Residue-level contacts at the interface:
Residue H55 in the second protein contacts residue H55 in the first protein (closest heavy-atom distance 3.5 Å).
Residue T58 in the second protein contacts residue H55 in the first protein (closest heavy-atom distance 2.7 Å).
Residue I19 in the second protein contacts residue I20 in the first protein (closest heavy-atom distance 3.7 Å).
Residue V44 in the second protein interacts with residue Q45 in the first protein (closest heavy-atom distance 3.7 Å).
Residue K68 in the second protein contacts residue L66 in the first protein (closest heavy-atom distance 3.9 Å).
Residue V90 in the second protein interacts with residue V90 in the first protein (closest heavy-atom distance 3.8 Å).
Residue Q86 in the second protein contacts residue Q86 in the first protein (closest heavy-atom distance 3.8 Å).
Residue M30 in the second protein contacts residue E31 in the first protein (closest heavy-atom distance 3.3 Å).
Residue I19 in the second protein is in contact with residue Q24 in the first protein (closest heavy-atom distance 3.7 Å).
Residue V44 in the second protein is in contact with residue V44 in the first protein (closest heavy-atom distance 3.6 Å).
Residue L51 in the second protein is in contact with residue L51 in the first protein (closest heavy-atom distance 3.9 Å).
Residue S40 in the second protein contacts residue V41 in the first protein (closest heavy-atom distance 4.0 Å).
Residue R89 in the second protein is in contact with residue K91 in the first protein (closest heavy-atom distance 3.6 Å).
Residue R33 in the second protein is in contact with residue Q35 in the first protein (closest heavy-atom distance 3.6 Å).
Residue M30 in the second protein contacts residue Q27 in the first protein (closest heavy-atom distance 3.4 Å).
Residue L37 in the second protein is in contact with residue Q34 in the first protein (closest heavy-atom distance 3.7 Å).
Residue M30 in the second protein is in contact with residue M30 in the first protein (closest heavy-atom distance 3.5 Å).
Residue L13 in the second protein interacts with residue L13 in the first protein (closest heavy-atom distance 4.0 Å).
Residue V79 in the second protein contacts residue V79 in the first protein (closest heavy-atom distance 3.9 Å).
Residue V41 in the second protein interacts with residue V41 in the first protein (closest heavy-atom distance 3.6 Å).
Residue Q86 in the second protein is in contact with residue N87 in the first protein (closest heavy-atom distance 3.3 Å).
Residue S40 in the second protein interacts with residue Q45 in the first protein (closest heavy-atom distance 3.7 Å).
Residue R33 in the second protein is in contact with residue Q34 in the first protein (closest heavy-atom distance 2.3 Å).
Residue Q27 in the second protein interacts with residue Q27 in the first protein (closest heavy-atom distance 3.7 Å).
Residue E47 in the second protein contacts residue L48 in the first protein (closest heavy-atom distance 3.8 Å).
Residue L65 in the second protein interacts with residue V62 in the first protein (closest heavy-atom distance 4.0 Å).
Residue I20 in the second protein contacts residue I20 in the first protein (closest heavy-atom distance 3.8 Å).
Residue S26 in the second protein contacts residue Q27 in the first protein (closest heavy-atom distance 2.8 Å).
Residue R82 in the second protein is in contact with residue R80 in the first protein (closest heavy-atom distance 3.2 Å).
Residue V93 in the second protein contacts residue V93 in the first protein (closest heavy-atom distance 3.4 Å).
Residue L51 in the second protein contacts residue L48 in the first protein (closest heavy-atom distance 3.8 Å).
Residue V72 in the second protein is in contact with residue V72 in the first protein (closest heavy-atom distance 3.9 Å).
Residue R89 in the second protein contacts residue N87 in the first protein (closest heavy-atom distance 2.8 Å).
Residue M30 in the second protein contacts residue Q34 in the first protein (closest heavy-atom distance 3.0 Å).
Residue S26 in the second protein contacts residue E31 in the first protein (closest heavy-atom distance 2.5 Å).
Residue L48 in the second protein interacts with residue L48 in the first protein (closest heavy-atom distance 3.8 Å).
Residue Q86 in the second protein interacts with residue V83 in the first protein (closest heavy-atom distance 3.0 Å).
Residue V62 in the second protein interacts with residue V62 in the first protein (closest heavy-atom distance 3.7 Å).
Residue L65 in the second protein contacts residue L66 in the first protein (closest heavy-atom distance 3.9 Å).
Residue T96 in the second protein contacts residue Q97 in the first protein (closest heavy-atom distance 3.5 Å).
Residue L65 in the second protein interacts with residue L65 in the first protein (closest heavy-atom distance 3.8 Å).
Residue T61 in the second protein interacts with residue L66 in the first protein (closest heavy-atom distance 4.0 Å).
Residue V79 in the second protein contacts residue R80 in the first protein (closest heavy-atom distance 3.2 Å).
Residue V83 in the second protein is in contact with residue V83 in the first protein (closest heavy-atom distance 3.8 Å).
Residue V79 in the second protein contacts residue V83 in the first protein (closest heavy-atom distance 4.0 Å).
Residue I9 in the second protein contacts residue L13 in the first protein (closest heavy-atom distance 3.5 Å).
Residue Q34 in the second protein contacts residue Q34 in the first protein (closest heavy-atom distance 2.9 Å).
Residue R89 in the second protein contacts residue V90 in the first protein (closest heavy-atom distance 3.5 Å).
Residue L100 in the second protein contacts residue L101 in the first protein (closest heavy-atom distance 4.0 Å).
Residue V44 in the second protein contacts residue L48 in the first protein (closest heavy-atom distance 3.7 Å).
Residue R89 in the second protein interacts with residue E94 in the first protein (closest heavy-atom distance 3.0 Å).
Residue L51 in the second protein is in contact with residue A52 in the first protein (closest heavy-atom distance 3.7 Å).
Residue Q97 in the second protein is in contact with residue Q97 in the first protein (closest heavy-atom distance 3.6 Å).
Residue V93 in the second protein is in contact with residue E94 in the first protein (closest heavy-atom distance 3.8 Å).
Residue T61 in the second protein interacts with residue V62 in the first protein (closest heavy-atom distance 3.6 Å).
Residue V93 in the second protein interacts with residue Q97 in the first protein (closest heavy-atom distance 3.0 Å).
Residue V72 in the second protein is in contact with residue S73 in the first protein (closest heavy-atom distance 3.9 Å).
Residue D54 in the second protein contacts residue H55 in the first protein (closest heavy-atom distance 3.6 Å).
Residue L37 in the second protein interacts with residue E38 in the first protein (closest heavy-atom distance 3.6 Å).
Residue R33 in the second protein is in contact with residue E38 in the first protein (closest heavy-atom distance 2.9 Å).

Sequence of the second protein:
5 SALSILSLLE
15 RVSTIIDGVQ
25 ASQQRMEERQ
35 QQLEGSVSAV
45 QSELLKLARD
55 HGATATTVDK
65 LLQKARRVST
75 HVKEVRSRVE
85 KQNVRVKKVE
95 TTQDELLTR

Sequence of the first protein:
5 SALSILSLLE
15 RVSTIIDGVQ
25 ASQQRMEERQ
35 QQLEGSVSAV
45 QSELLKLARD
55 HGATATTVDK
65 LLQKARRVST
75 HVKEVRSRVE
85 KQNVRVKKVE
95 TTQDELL

The following describes two proteins that form a bound complex.